Sequence of protein 1:
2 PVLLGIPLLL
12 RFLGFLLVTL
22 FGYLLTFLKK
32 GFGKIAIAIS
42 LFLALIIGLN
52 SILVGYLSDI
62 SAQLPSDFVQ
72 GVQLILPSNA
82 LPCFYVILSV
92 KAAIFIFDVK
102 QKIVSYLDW

Residue-level contacts at the interface:
Residue F69 in protein 1 is in contact with residue V30 in protein 2 (closest heavy-atom distance 3.8 Å).
Residue F85 in protein 1 is in contact with residue F45 in protein 2 (closest heavy-atom distance 4.1 Å).
Residue I88 in protein 1 interacts with residue T46 in protein 2 (closest heavy-atom distance 3.8 Å).
Residue L75 in protein 1 contacts residue V31 in protein 2 (closest heavy-atom distance 4.3 Å).
Residue G72 in protein 1 contacts residue V31 in protein 2 (closest heavy-atom distance 3.5 Å).
Residue F69 in protein 1 is in contact with residue V33 in protein 2 (closest heavy-atom distance 3.5 Å).
Residue I88 in protein 1 contacts residue F45 in protein 2 (closest heavy-atom distance 4.6 Å).
Residue F85 in protein 1 contacts residue F42 in protein 2 (closest heavy-atom distance 4.8 Å).
Residue I88 in protein 1 is in contact with residue A49 in protein 2 (closest heavy-atom distance 4.2 Å).
Residue V73 in protein 1 contacts residue G38 in protein 2 (closest heavy-atom distance 3.9 Å).
Residue Q71 in protein 1 is in contact with residue V31 in protein 2 (closest heavy-atom distance 3.7 Å).
Residue G72 in protein 1 is in contact with residue G34 in protein 2 (closest heavy-atom distance 4.3 Å).
Residue I76 in protein 1 interacts with residue G34 in protein 2 (closest heavy-atom distance 4.9 Å).
Residue G72 in protein 1 is in contact with residue A35 in protein 2 (closest heavy-atom distance 3.8 Å).
Residue I76 in protein 1 contacts residue A35 in protein 2 (closest heavy-atom distance 3.0 Å).
Residue D68 in protein 1 is in contact with residue V30 in protein 2 (closest heavy-atom distance 4.0 Å).
Residue I76 in protein 1 is in contact with residue I39 in protein 2 (closest heavy-atom distance 3.5 Å).
Residue V73 in protein 1 interacts with residue A35 in protein 2 (closest heavy-atom distance 4.2 Å).
Residue I76 in protein 1 is in contact with residue G38 in protein 2 (closest heavy-atom distance 4.0 Å).
Residue F69 in protein 1 is in contact with residue G34 in protein 2 (closest heavy-atom distance 3.7 Å).
Residue V73 in protein 1 contacts residue G34 in protein 2 (closest heavy-atom distance 3.4 Å).
Residue F69 in protein 1 contacts residue I37 in protein 2 (closest heavy-atom distance 4.4 Å).
Residue L82 in protein 1 is in contact with residue F42 in protein 2 (closest heavy-atom distance 3.7 Å).
Residue A81 in protein 1 is in contact with residue F42 in protein 2 (closest heavy-atom distance 3.6 Å).
Residue L77 in protein 1 contacts residue F42 in protein 2 (closest heavy-atom distance 3.5 Å).

These two protein chains interact to form a complex.

Sequence of protein 2:
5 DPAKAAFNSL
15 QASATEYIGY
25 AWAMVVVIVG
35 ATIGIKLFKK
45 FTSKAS